The following describes two proteins that form a bound complex.

Interface contacts:
Residue L119 in chain A is in contact with residue Y254 in chain B (closest heavy-atom distance 4.9 Å).
Residue K263 in chain A contacts residue K263 in chain B (closest heavy-atom distance 4.4 Å).
Residue L39 in chain A contacts residue G68 in chain B (closest heavy-atom distance 4.4 Å).
Residue V281 in chain A is in contact with residue K263 in chain B (closest heavy-atom distance 4.1 Å).
Residue K116 in chain A contacts residue E67 in chain B (closest heavy-atom distance 4.9 Å).
Residue L119 in chain A interacts with residue R292 in chain B (closest heavy-atom distance 4.2 Å).
Residue L39 in chain A interacts with residue E67 in chain B (closest heavy-atom distance 3.2 Å).
Residue V281 in chain A contacts residue D265 in chain B (closest heavy-atom distance 4.3 Å).
Residue L119 in chain A is in contact with residue E67 in chain B (closest heavy-atom distance 3.7 Å).
Residue V281 in chain A is in contact with residue I264 in chain B (closest heavy-atom distance 4.3 Å).
Residue N120 in chain A interacts with residue E67 in chain B (closest heavy-atom distance 4.1 Å).

Sequence of chain A:
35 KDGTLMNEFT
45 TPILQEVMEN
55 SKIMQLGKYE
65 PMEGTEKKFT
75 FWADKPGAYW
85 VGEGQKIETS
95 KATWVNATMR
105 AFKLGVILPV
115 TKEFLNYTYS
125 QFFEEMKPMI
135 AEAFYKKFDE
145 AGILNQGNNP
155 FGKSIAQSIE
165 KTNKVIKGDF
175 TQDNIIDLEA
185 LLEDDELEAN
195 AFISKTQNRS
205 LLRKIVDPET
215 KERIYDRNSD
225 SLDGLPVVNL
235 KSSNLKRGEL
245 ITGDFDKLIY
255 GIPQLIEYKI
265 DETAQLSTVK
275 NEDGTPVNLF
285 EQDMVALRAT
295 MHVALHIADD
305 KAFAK

Sequence of chain B:
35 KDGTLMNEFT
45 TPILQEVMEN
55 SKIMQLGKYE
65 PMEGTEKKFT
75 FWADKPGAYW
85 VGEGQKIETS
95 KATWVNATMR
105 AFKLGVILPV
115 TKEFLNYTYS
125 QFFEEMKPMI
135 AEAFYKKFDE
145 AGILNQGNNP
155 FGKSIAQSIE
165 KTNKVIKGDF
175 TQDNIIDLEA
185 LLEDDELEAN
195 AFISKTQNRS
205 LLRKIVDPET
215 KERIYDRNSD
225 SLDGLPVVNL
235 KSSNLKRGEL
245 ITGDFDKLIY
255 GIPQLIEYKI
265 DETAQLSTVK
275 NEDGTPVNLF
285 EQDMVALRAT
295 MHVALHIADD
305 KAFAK